Sequence of the second protein:
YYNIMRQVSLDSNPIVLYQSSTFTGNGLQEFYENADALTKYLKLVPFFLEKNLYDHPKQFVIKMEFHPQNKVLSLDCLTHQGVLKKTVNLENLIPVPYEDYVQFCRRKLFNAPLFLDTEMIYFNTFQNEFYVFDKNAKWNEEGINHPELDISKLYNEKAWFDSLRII

The following describes two proteins that form a bound complex.

Sequence of the first protein:
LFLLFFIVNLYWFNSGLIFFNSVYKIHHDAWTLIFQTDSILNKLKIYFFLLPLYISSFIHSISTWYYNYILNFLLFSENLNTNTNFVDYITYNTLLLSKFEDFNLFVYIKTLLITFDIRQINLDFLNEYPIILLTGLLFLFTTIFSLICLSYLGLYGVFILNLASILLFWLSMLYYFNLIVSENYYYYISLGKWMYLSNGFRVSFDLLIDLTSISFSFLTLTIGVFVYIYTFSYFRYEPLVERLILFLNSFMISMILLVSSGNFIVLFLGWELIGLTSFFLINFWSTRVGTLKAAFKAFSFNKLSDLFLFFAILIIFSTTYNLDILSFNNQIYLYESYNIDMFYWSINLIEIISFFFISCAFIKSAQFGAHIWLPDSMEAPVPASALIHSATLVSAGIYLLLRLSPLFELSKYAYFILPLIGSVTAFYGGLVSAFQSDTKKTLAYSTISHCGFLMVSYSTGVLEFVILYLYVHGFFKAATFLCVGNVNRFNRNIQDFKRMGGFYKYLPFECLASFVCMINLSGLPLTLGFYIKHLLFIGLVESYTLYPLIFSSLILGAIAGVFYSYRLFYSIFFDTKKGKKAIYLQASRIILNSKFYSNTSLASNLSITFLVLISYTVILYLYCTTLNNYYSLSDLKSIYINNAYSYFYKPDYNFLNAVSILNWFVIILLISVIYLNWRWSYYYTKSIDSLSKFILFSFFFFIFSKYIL

Contacts between the two chains:
Residue D616 in the first protein interacts with residue I189 in the second protein (closest heavy-atom distance 5.0 Å).
Residue T617 in the first protein interacts with residue I189 in the second protein (closest heavy-atom distance 4.8 Å).
Residue Y723 in the first protein is in contact with residue R187 in the second protein (closest heavy-atom distance 4.0 Å).